Sequence of protein 2:
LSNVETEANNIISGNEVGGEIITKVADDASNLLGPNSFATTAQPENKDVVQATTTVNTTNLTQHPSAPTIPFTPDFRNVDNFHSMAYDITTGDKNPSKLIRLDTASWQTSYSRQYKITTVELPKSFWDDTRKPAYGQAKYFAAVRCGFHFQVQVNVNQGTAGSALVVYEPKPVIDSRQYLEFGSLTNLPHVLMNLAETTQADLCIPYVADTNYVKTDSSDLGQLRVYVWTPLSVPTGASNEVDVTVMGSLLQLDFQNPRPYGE

Sequence of protein 1:
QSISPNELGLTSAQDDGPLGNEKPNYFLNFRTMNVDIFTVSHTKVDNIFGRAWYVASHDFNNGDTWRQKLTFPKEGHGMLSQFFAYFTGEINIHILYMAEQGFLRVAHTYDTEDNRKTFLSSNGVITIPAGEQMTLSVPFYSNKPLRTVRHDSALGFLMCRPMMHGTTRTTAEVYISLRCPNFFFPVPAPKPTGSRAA

Contacts between the two chains:
Residue N3 in protein 2 interacts with residue L8 in protein 1 (closest heavy-atom distance 4.4 Å).
Residue E7 in protein 2 contacts residue G9 in protein 1 (closest heavy-atom distance 2.9 Å).
Residue L1 in protein 2 contacts residue L8 in protein 1 (closest heavy-atom distance 1.5 Å).
Residue V4 in protein 2 contacts residue L8 in protein 1 (closest heavy-atom distance 2.1 Å).
Residue V4 in protein 2 contacts residue G9 in protein 1 (closest heavy-atom distance 3.6 Å).
Residue E7 in protein 2 interacts with residue L10 in protein 1 (closest heavy-atom distance 3.4 Å).
Residue S2 in protein 2 interacts with residue L8 in protein 1 (closest heavy-atom distance 3.5 Å).

This data describes a binding interaction between two proteins.